The following describes two proteins that form a bound complex.

Sequence of the first protein:
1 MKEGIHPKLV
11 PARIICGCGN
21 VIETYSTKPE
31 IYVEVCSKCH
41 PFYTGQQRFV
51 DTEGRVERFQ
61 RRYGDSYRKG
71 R

Residue-level contacts at the interface:
Residue P142 in the second protein contacts residue I31 in the first protein (closest heavy-atom distance 3.3 Å).
Residue R113 in the second protein is in contact with residue V35 in the first protein (closest heavy-atom distance 4.4 Å).
Residue R113 in the second protein is in contact with residue S37 in the first protein (closest heavy-atom distance 4.2 Å).
Residue P112 in the second protein is in contact with residue K38 in the first protein (closest heavy-atom distance 3.6 Å).
Residue P112 in the second protein is in contact with residue C36 in the first protein (closest heavy-atom distance 4.0 Å).
Residue N108 in the second protein is in contact with residue V21 in the first protein (closest heavy-atom distance 4.4 Å).
Residue E143 in the second protein interacts with residue T27 in the first protein (closest heavy-atom distance 3.8 Å).
Residue F117 in the second protein is in contact with residue K38 in the first protein (closest heavy-atom distance 3.9 Å).
Residue L62 in the second protein is in contact with residue P7 in the first protein (closest heavy-atom distance 4.4 Å).
Residue P142 in the second protein interacts with residue K28 in the first protein (closest heavy-atom distance 3.5 Å).
Residue Q66 in the second protein contacts residue H6 in the first protein (closest heavy-atom distance 3.6 Å).
Residue D116 in the second protein contacts residue F42 in the first protein (closest heavy-atom distance 4.4 Å).
Residue K67 in the second protein contacts residue K2 in the first protein (closest heavy-atom distance 3.4 Å).
Residue P142 in the second protein interacts with residue I14 in the first protein (closest heavy-atom distance 4.3 Å).
Residue G65 in the second protein interacts with residue P7 in the first protein (closest heavy-atom distance 3.4 Å).
Residue Q66 in the second protein contacts residue P7 in the first protein (closest heavy-atom distance 3.9 Å).
Residue K105 in the second protein contacts residue T24 in the first protein (closest heavy-atom distance 3.5 Å).
Residue P112 in the second protein contacts residue F42 in the first protein (closest heavy-atom distance 4.5 Å).
Residue D4 in the second protein is in contact with residue Y25 in the first protein (closest heavy-atom distance 3.5 Å).
Residue E104 in the second protein interacts with residue T24 in the first protein (closest heavy-atom distance 4.1 Å).
Residue F117 in the second protein is in contact with residue F42 in the first protein (closest heavy-atom distance 4.3 Å).
Residue L111 in the second protein interacts with residue K38 in the first protein (closest heavy-atom distance 3.1 Å).
Residue N108 in the second protein interacts with residue C36 in the first protein (closest heavy-atom distance 3.6 Å).
Residue K67 in the second protein is in contact with residue G4 in the first protein (closest heavy-atom distance 4.3 Å).
Residue R98 in the second protein contacts residue H6 in the first protein (closest heavy-atom distance 3.9 Å).
Residue E104 in the second protein interacts with residue E23 in the first protein (closest heavy-atom distance 2.8 Å).
Residue E143 in the second protein is in contact with residue S26 in the first protein (closest heavy-atom distance 2.7 Å).
Residue K105 in the second protein is in contact with residue Y25 in the first protein (closest heavy-atom distance 4.0 Å).
Residue L3 in the second protein interacts with residue Y25 in the first protein (closest heavy-atom distance 3.0 Å).
Residue F180 in the second protein contacts residue Y43 in the first protein (closest heavy-atom distance 3.9 Å).
Residue I144 in the second protein interacts with residue K28 in the first protein (closest heavy-atom distance 3.9 Å).
Residue V5 in the second protein interacts with residue Y25 in the first protein (closest heavy-atom distance 3.3 Å).
Residue R113 in the second protein contacts residue V33 in the first protein (closest heavy-atom distance 3.3 Å).
Residue A6 in the second protein is in contact with residue E23 in the first protein (closest heavy-atom distance 2.9 Å).
Residue P179 in the second protein is in contact with residue K38 in the first protein (closest heavy-atom distance 2.9 Å).
Residue K105 in the second protein contacts residue S26 in the first protein (closest heavy-atom distance 3.7 Å).
Residue N108 in the second protein is in contact with residue S37 in the first protein (closest heavy-atom distance 3.9 Å).
Residue T145 in the second protein is in contact with residue K28 in the first protein (closest heavy-atom distance 3.0 Å).
Residue I101 in the second protein contacts residue T24 in the first protein (closest heavy-atom distance 4.2 Å).
Residue K182 in the second protein contacts residue Y43 in the first protein (closest heavy-atom distance 3.8 Å).
Residue P112 in the second protein is in contact with residue S37 in the first protein (closest heavy-atom distance 2.9 Å).
Residue K67 in the second protein interacts with residue I5 in the first protein (closest heavy-atom distance 2.9 Å).
Residue R98 in the second protein is in contact with residue L9 in the first protein (closest heavy-atom distance 4.0 Å).
Residue E143 in the second protein contacts residue K28 in the first protein (closest heavy-atom distance 2.6 Å).
Residue R98 in the second protein interacts with residue M1 in the first protein (closest heavy-atom distance 3.3 Å).
Residue R113 in the second protein interacts with residue E34 in the first protein (closest heavy-atom distance 3.4 Å).
Residue G65 in the second protein interacts with residue L9 in the first protein (closest heavy-atom distance 3.6 Å).
Residue V5 in the second protein interacts with residue E23 in the first protein (closest heavy-atom distance 4.0 Å).
Residue A61 in the second protein interacts with residue P7 in the first protein (closest heavy-atom distance 3.2 Å).
Residue V109 in the second protein interacts with residue V33 in the first protein (closest heavy-atom distance 3.7 Å).
Residue V109 in the second protein interacts with residue I14 in the first protein (closest heavy-atom distance 3.8 Å).
Residue K67 in the second protein contacts residue H6 in the first protein (closest heavy-atom distance 2.7 Å).
Residue R118 in the second protein interacts with residue Y43 in the first protein (closest heavy-atom distance 3.1 Å).
Residue I101 in the second protein is in contact with residue Y25 in the first protein (closest heavy-atom distance 3.3 Å).
Residue E143 in the second protein interacts with residue I31 in the first protein (closest heavy-atom distance 3.6 Å).
Residue I101 in the second protein interacts with residue L9 in the first protein (closest heavy-atom distance 4.0 Å).
Residue L107 in the second protein interacts with residue K38 in the first protein (closest heavy-atom distance 3.5 Å).
Residue L62 in the second protein interacts with residue T27 in the first protein (closest heavy-atom distance 3.1 Å).
Residue G65 in the second protein interacts with residue H6 in the first protein (closest heavy-atom distance 3.7 Å).
Residue K67 in the second protein contacts residue M1 in the first protein (closest heavy-atom distance 4.3 Å).

Sequence of the second protein:
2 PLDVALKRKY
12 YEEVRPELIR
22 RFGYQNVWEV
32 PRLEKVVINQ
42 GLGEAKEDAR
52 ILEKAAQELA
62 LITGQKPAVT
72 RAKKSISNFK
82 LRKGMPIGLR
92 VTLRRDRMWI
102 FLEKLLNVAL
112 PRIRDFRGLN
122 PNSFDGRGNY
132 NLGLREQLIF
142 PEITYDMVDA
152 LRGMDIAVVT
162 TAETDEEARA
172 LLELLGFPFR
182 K